Sequence of the second protein:
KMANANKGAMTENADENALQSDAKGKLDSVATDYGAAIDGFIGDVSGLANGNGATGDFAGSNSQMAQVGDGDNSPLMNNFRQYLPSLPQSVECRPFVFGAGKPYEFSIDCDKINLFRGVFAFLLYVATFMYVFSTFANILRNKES

Contacts between the two chains:
Residue K373 in the second protein contacts residue W26 in the first protein (closest heavy-atom distance 3.5 Å).
Residue L376 in the second protein contacts residue V30 in the first protein (closest heavy-atom distance 4.4 Å).
Residue F383 in the second protein is in contact with residue L41 in the first protein (closest heavy-atom distance 3.5 Å).
Residue V387 in the second protein interacts with residue F45 in the first protein (closest heavy-atom distance 3.6 Å).
Residue L384 in the second protein is in contact with residue I37 in the first protein (closest heavy-atom distance 4.0 Å).
Residue K373 in the second protein contacts residue V30 in the first protein (closest heavy-atom distance 4.1 Å).
Residue V380 in the second protein contacts residue I37 in the first protein (closest heavy-atom distance 3.6 Å).
Residue V387 in the second protein interacts with residue L41 in the first protein (closest heavy-atom distance 4.0 Å).
Residue L384 in the second protein is in contact with residue L41 in the first protein (closest heavy-atom distance 3.9 Å).
Residue M391 in the second protein contacts residue F45 in the first protein (closest heavy-atom distance 4.2 Å).

These two protein chains interact to form a complex.

Sequence of the first protein:
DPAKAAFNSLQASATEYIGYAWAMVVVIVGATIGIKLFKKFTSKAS